The following describes two proteins that form a bound complex.

Sequence of the first protein:
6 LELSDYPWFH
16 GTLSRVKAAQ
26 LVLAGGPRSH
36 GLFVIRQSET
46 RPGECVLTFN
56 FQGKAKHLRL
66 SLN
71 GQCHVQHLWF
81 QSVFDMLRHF

Contacts between the two chains:
Residue T183 in the second protein interacts with residue A60 in the first protein (closest heavy-atom distance 4.5 Å).
Residue E182 in the second protein is in contact with residue R64 in the first protein (closest heavy-atom distance 4.0 Å).
Residue D184 in the second protein interacts with residue R20 in the first protein (closest heavy-atom distance 3.1 Å).
Residue E182 in the second protein contacts residue L63 in the first protein (closest heavy-atom distance 4.4 Å).
Residue A148 in the second protein interacts with residue T45 in the first protein (closest heavy-atom distance 5.0 Å).
Residue T183 in the second protein contacts residue K61 in the first protein (closest heavy-atom distance 3.6 Å).
Residue E182 in the second protein is in contact with residue H62 in the first protein (closest heavy-atom distance 2.8 Å).
Residue D179 in the second protein interacts with residue R64 in the first protein (closest heavy-atom distance 2.5 Å).
Residue E182 in the second protein is in contact with residue R20 in the first protein (closest heavy-atom distance 4.9 Å).
Residue K150 in the second protein interacts with residue R20 in the first protein (closest heavy-atom distance 3.5 Å).
Residue E182 in the second protein interacts with residue K61 in the first protein (closest heavy-atom distance 3.5 Å).
Residue E182 in the second protein is in contact with residue A60 in the first protein (closest heavy-atom distance 4.1 Å).

Sequence of the second protein:
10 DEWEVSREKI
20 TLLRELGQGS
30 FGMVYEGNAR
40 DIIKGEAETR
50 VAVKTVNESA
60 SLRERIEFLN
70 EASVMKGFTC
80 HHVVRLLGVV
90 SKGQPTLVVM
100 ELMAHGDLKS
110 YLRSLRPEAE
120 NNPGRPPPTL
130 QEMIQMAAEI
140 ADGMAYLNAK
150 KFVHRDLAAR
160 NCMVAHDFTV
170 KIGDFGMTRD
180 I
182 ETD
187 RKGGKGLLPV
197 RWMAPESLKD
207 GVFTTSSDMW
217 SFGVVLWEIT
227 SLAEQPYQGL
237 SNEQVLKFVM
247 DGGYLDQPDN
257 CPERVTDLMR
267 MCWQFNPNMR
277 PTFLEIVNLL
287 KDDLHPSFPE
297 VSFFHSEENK